Sequence of protein 2:
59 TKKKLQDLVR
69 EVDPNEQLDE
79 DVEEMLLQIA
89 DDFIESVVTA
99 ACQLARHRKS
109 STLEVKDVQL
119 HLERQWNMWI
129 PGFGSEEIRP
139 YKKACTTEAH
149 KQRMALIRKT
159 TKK

Contacts between the two chains:
Residue K184 in protein 1 contacts residue E69 in protein 2 (closest heavy-atom distance 2.9 Å).
Residue M144 in protein 1 contacts residue K60 in protein 2 (closest heavy-atom distance 3.6 Å).
Residue R194 in protein 1 is in contact with residue E74 in protein 2 (closest heavy-atom distance 3.8 Å).
Residue P292 in protein 1 interacts with residue W124 in protein 2 (closest heavy-atom distance 3.6 Å).
Residue H162 in protein 1 interacts with residue T97 in protein 2 (closest heavy-atom distance 3.8 Å).
Residue K307 in protein 1 interacts with residue M83 in protein 2 (closest heavy-atom distance 2.6 Å).
Residue T147 in protein 1 contacts residue T59 in protein 2 (closest heavy-atom distance 3.7 Å).
Residue S173 in protein 1 interacts with residue F131 in protein 2 (closest heavy-atom distance 3.2 Å).
Residue V191 in protein 1 contacts residue E74 in protein 2 (closest heavy-atom distance 3.4 Å).
Residue M143 in protein 1 is in contact with residue L85 in protein 2 (closest heavy-atom distance 3.8 Å).
Residue K195 in protein 1 contacts residue D71 in protein 2 (closest heavy-atom distance 3.8 Å).
Residue H182 in protein 1 contacts residue W124 in protein 2 (closest heavy-atom distance 3.7 Å).
Residue N300 in protein 1 is in contact with residue D90 in protein 2 (closest heavy-atom distance 3.2 Å).
Residue L145 in protein 1 is in contact with residue K61 in protein 2 (closest heavy-atom distance 3.3 Å).
Residue V179 in protein 1 is in contact with residue F91 in protein 2 (closest heavy-atom distance 3.6 Å).
Residue H162 in protein 1 contacts residue R104 in protein 2 (closest heavy-atom distance 3.4 Å).
Residue M277 in protein 1 interacts with residue D79 in protein 2 (closest heavy-atom distance 3.7 Å).
Residue T158 in protein 1 interacts with residue V96 in protein 2 (closest heavy-atom distance 3.4 Å).
Residue M143 in protein 1 interacts with residue E82 in protein 2 (closest heavy-atom distance 3.8 Å).
Residue R303 in protein 1 contacts residue D90 in protein 2 (closest heavy-atom distance 3.7 Å).
Residue L145 in protein 1 interacts with residue K62 in protein 2 (closest heavy-atom distance 3.8 Å).
Residue L187 in protein 1 is in contact with residue V67 in protein 2 (closest heavy-atom distance 3.9 Å).
Residue V275 in protein 1 contacts residue D77 in protein 2 (closest heavy-atom distance 2.9 Å).
Residue R154 in protein 1 contacts residue I92 in protein 2 (closest heavy-atom distance 3.6 Å).
Residue M144 in protein 1 is in contact with residue K62 in protein 2 (closest heavy-atom distance 3.9 Å).
Residue Y177 in protein 1 is in contact with residue F131 in protein 2 (closest heavy-atom distance 3.9 Å).
Residue T168 in protein 1 is in contact with residue L111 in protein 2 (closest heavy-atom distance 3.4 Å).
Residue V179 in protein 1 is in contact with residue I92 in protein 2 (closest heavy-atom distance 3.4 Å).
Residue N166 in protein 1 is in contact with residue T110 in protein 2 (closest heavy-atom distance 3.3 Å).
Residue L183 in protein 1 is in contact with residue L66 in protein 2 (closest heavy-atom distance 3.7 Å).
Residue V275 in protein 1 is in contact with residue E74 in protein 2 (closest heavy-atom distance 3.5 Å).
Residue E170 in protein 1 interacts with residue F131 in protein 2 (closest heavy-atom distance 3.9 Å).
Residue V296 in protein 1 contacts residue S94 in protein 2 (closest heavy-atom distance 3.9 Å).
Residue T188 in protein 1 interacts with residue V70 in protein 2 (closest heavy-atom distance 3.8 Å).
Residue L138 in protein 1 contacts residue D89 in protein 2 (closest heavy-atom distance 3.6 Å).
Residue P274 in protein 1 interacts with residue Q75 in protein 2 (closest heavy-atom distance 3.5 Å).
Residue T168 in protein 1 interacts with residue V113 in protein 2 (closest heavy-atom distance 3.6 Å).
Residue N181 in protein 1 is in contact with residue M126 in protein 2 (closest heavy-atom distance 3.2 Å).
Residue A174 in protein 1 is in contact with residue I128 in protein 2 (closest heavy-atom distance 3.4 Å).
Residue L183 in protein 1 is in contact with residue L84 in protein 2 (closest heavy-atom distance 3.9 Å).
Residue V275 in protein 1 interacts with residue V80 in protein 2 (closest heavy-atom distance 3.6 Å).
Residue L151 in protein 1 interacts with residue I92 in protein 2 (closest heavy-atom distance 3.9 Å).
Residue C139 in protein 1 interacts with residue D89 in protein 2 (closest heavy-atom distance 2.9 Å).
Residue D165 in protein 1 is in contact with residue S109 in protein 2 (closest heavy-atom distance 2.6 Å).
Residue N300 in protein 1 contacts residue Q86 in protein 2 (closest heavy-atom distance 3.8 Å).
Residue S140 in protein 1 interacts with residue D89 in protein 2 (closest heavy-atom distance 3.1 Å).
Residue N300 in protein 1 interacts with residue I87 in protein 2 (closest heavy-atom distance 3.7 Å).
Residue R303 in protein 1 contacts residue M83 in protein 2 (closest heavy-atom distance 3.9 Å).
Residue M277 in protein 1 contacts residue M83 in protein 2 (closest heavy-atom distance 3.9 Å).
Residue I304 in protein 1 interacts with residue M83 in protein 2 (closest heavy-atom distance 3.8 Å).
Residue V275 in protein 1 is in contact with residue L76 in protein 2 (closest heavy-atom distance 3.8 Å).
Residue H182 in protein 1 is in contact with residue F91 in protein 2 (closest heavy-atom distance 3.7 Å).
Residue A178 in protein 1 contacts residue M126 in protein 2 (closest heavy-atom distance 3.7 Å).
Residue N276 in protein 1 contacts residue V80 in protein 2 (closest heavy-atom distance 3.6 Å).
Residue M144 in protein 1 interacts with residue K61 in protein 2 (closest heavy-atom distance 3.3 Å).
Residue T293 in protein 1 contacts residue W124 in protein 2 (closest heavy-atom distance 3.0 Å).
Residue N166 in protein 1 interacts with residue L111 in protein 2 (closest heavy-atom distance 3.3 Å).
Residue V275 in protein 1 is in contact with residue Q75 in protein 2 (closest heavy-atom distance 3.2 Å).
Residue R303 in protein 1 interacts with residue Q86 in protein 2 (closest heavy-atom distance 3.7 Å).
Residue L145 in protein 1 is in contact with residue L66 in protein 2 (closest heavy-atom distance 3.6 Å).

This data describes a binding interaction between two proteins.

Sequence of protein 1:
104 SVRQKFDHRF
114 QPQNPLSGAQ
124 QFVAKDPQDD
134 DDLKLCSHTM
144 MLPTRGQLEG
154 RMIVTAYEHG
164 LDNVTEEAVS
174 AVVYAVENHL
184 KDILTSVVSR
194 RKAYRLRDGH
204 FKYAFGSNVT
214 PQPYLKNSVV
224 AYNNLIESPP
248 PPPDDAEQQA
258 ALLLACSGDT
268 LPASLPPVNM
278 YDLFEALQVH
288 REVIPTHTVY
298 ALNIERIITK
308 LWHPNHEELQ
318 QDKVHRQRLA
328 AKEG